These two protein chains interact to form a complex.

Contacts between the two chains:
Residue D160 in the first protein contacts residue N185 in the second protein (closest heavy-atom distance 4.3 Å).
Residue Y161 in the first protein contacts residue R192 in the second protein (closest heavy-atom distance 4.7 Å).
Residue R156 in the first protein interacts with residue V181 in the second protein (closest heavy-atom distance 4.1 Å).
Residue D160 in the first protein contacts residue R192 in the second protein (closest heavy-atom distance 4.3 Å).
Residue V159 in the first protein interacts with residue N185 in the second protein (closest heavy-atom distance 3.8 Å).
Residue K112 in the first protein is in contact with residue E178 in the second protein (closest heavy-atom distance 4.6 Å).

Sequence of the first protein:
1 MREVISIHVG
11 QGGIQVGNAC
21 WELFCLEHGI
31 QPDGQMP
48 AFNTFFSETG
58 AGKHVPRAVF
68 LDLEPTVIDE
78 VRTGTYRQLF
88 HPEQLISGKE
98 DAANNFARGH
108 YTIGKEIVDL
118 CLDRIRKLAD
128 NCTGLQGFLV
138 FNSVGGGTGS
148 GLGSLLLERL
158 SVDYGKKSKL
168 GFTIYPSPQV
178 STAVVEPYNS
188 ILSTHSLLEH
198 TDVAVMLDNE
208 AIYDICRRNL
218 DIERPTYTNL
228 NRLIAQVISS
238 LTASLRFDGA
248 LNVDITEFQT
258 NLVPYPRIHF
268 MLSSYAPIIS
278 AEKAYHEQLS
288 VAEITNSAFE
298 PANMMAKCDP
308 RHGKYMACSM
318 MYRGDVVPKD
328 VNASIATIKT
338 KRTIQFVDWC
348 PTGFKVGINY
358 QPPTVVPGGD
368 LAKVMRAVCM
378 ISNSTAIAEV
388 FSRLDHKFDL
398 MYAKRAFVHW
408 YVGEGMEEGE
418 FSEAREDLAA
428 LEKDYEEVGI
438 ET

Sequence of the second protein:
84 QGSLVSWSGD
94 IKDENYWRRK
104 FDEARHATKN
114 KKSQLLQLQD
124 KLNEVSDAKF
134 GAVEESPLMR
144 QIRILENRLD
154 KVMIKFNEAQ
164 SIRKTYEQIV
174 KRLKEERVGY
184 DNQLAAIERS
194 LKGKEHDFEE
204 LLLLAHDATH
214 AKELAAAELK